This data describes a binding interaction between two proteins.

Sequence of the second protein:
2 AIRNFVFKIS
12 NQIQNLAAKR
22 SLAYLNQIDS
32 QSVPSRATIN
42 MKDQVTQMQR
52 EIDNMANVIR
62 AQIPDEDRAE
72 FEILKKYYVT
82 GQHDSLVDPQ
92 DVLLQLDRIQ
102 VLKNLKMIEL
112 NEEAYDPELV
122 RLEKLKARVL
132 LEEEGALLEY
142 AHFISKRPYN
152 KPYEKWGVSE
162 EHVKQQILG

Contacts between the two chains:
Residue I187 in the first protein interacts with residue V46 in the second protein (closest heavy-atom distance 4.7 Å).
Residue N191 in the first protein is in contact with residue T47 in the second protein (closest heavy-atom distance 5.0 Å).
Residue N191 in the first protein interacts with residue Q50 in the second protein (closest heavy-atom distance 4.4 Å).

Sequence of the first protein:
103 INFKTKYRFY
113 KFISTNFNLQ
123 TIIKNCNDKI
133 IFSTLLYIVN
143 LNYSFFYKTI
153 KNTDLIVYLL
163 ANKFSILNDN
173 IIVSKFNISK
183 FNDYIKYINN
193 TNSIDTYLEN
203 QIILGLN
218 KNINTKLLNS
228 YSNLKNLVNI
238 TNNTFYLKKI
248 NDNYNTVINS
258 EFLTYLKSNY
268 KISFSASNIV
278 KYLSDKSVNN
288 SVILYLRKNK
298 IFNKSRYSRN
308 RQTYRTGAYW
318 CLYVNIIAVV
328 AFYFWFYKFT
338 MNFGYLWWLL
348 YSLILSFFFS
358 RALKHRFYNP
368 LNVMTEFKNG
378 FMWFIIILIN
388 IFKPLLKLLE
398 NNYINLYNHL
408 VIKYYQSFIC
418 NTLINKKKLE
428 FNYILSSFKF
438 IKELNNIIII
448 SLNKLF